Residue-level contacts at the interface:
Residue V40 in chain B contacts residue R10 in chain A (closest heavy-atom distance 3.3 Å).
Residue Q45 in chain B contacts residue R10 in chain A (closest heavy-atom distance 4.6 Å).
Residue E43 in chain B is in contact with residue L13 in chain A (closest heavy-atom distance 2.8 Å).
Residue L105 in chain B contacts residue L13 in chain A (closest heavy-atom distance 3.8 Å).
Residue G101 in chain B contacts residue R10 in chain A (closest heavy-atom distance 2.9 Å).
Residue I75 in chain B interacts with residue I7 in chain A (closest heavy-atom distance 3.9 Å).
Residue V47 in chain B is in contact with residue V8 in chain A (closest heavy-atom distance 4.2 Å).
Residue Q45 in chain B interacts with residue G9 in chain A (closest heavy-atom distance 3.7 Å).
Residue S48 in chain B interacts with residue S4 in chain A (closest heavy-atom distance 3.6 Å).
Residue G42 in chain B contacts residue R10 in chain A (closest heavy-atom distance 4.2 Å).
Residue G42 in chain B is in contact with residue I11 in chain A (closest heavy-atom distance 3.5 Å).
Residue G42 in chain B contacts residue V12 in chain A (closest heavy-atom distance 4.3 Å).
Residue V44 in chain B interacts with residue G9 in chain A (closest heavy-atom distance 4.4 Å).
Residue P81 in chain B is in contact with residue S4 in chain A (closest heavy-atom distance 4.1 Å).
Residue I46 in chain B interacts with residue R10 in chain A (closest heavy-atom distance 4.3 Å).
Residue L155 in chain B interacts with residue L13 in chain A (closest heavy-atom distance 4.0 Å).
Residue T119 in chain B is in contact with residue I11 in chain A (closest heavy-atom distance 3.8 Å).
Residue V47 in chain B contacts residue V6 in chain A (closest heavy-atom distance 3.2 Å).
Residue V47 in chain B contacts residue V5 in chain A (closest heavy-atom distance 3.5 Å).
Residue F54 in chain B interacts with residue V5 in chain A (closest heavy-atom distance 4.6 Å).
Residue I46 in chain B contacts residue V6 in chain A (closest heavy-atom distance 4.0 Å).
Residue R73 in chain B is in contact with residue V5 in chain A (closest heavy-atom distance 4.1 Å).
Residue I75 in chain B is in contact with residue V5 in chain A (closest heavy-atom distance 3.2 Å).
Residue W96 in chain B contacts residue V5 in chain A (closest heavy-atom distance 3.8 Å).
Residue I75 in chain B contacts residue S4 in chain A (closest heavy-atom distance 3.8 Å).
Residue E41 in chain B interacts with residue R10 in chain A (closest heavy-atom distance 4.4 Å).
Residue S48 in chain B is in contact with residue V6 in chain A (closest heavy-atom distance 2.8 Å).
Residue T74 in chain B contacts residue S4 in chain A (closest heavy-atom distance 2.7 Å).
Residue V40 in chain B contacts residue K16 in chain A (closest heavy-atom distance 3.6 Å).
Residue E43 in chain B contacts residue V12 in chain A (closest heavy-atom distance 3.4 Å).
Residue T74 in chain B interacts with residue V5 in chain A (closest heavy-atom distance 2.7 Å).
Residue I46 in chain B is in contact with residue I11 in chain A (closest heavy-atom distance 4.2 Å).
Residue V44 in chain B interacts with residue I11 in chain A (closest heavy-atom distance 2.8 Å).
Residue S48 in chain B is in contact with residue V5 in chain A (closest heavy-atom distance 3.5 Å).
Residue V118 in chain B is in contact with residue L13 in chain A (closest heavy-atom distance 4.0 Å).
Residue R120 in chain B interacts with residue I11 in chain A (closest heavy-atom distance 4.1 Å).
Residue R73 in chain B contacts residue S4 in chain A (closest heavy-atom distance 4.2 Å).
Residue P99 in chain B interacts with residue I7 in chain A (closest heavy-atom distance 3.6 Å).
Residue T49 in chain B contacts residue S4 in chain A (closest heavy-atom distance 4.4 Å).
Residue S48 in chain B interacts with residue V8 in chain A (closest heavy-atom distance 3.8 Å).
Residue A70 in chain B contacts residue V5 in chain A (closest heavy-atom distance 4.0 Å).
Residue V47 in chain B interacts with residue I7 in chain A (closest heavy-atom distance 4.4 Å).
Residue R73 in chain B is in contact with residue G3 in chain A (closest heavy-atom distance 3.2 Å).
Residue E43 in chain B contacts residue I11 in chain A (closest heavy-atom distance 3.1 Å).
Residue E41 in chain B interacts with residue V12 in chain A (closest heavy-atom distance 3.6 Å).
Residue V40 in chain B interacts with residue P17 in chain A (closest heavy-atom distance 3.6 Å).
Residue A76 in chain B contacts residue S4 in chain A (closest heavy-atom distance 3.8 Å).
Residue V40 in chain B is in contact with residue V12 in chain A (closest heavy-atom distance 4.3 Å).
Residue I46 in chain B interacts with residue I7 in chain A (closest heavy-atom distance 3.4 Å).
Residue V44 in chain B contacts residue L13 in chain A (closest heavy-atom distance 4.3 Å).
Residue A76 in chain B contacts residue V5 in chain A (closest heavy-atom distance 2.7 Å).
Residue I46 in chain B is in contact with residue V8 in chain A (closest heavy-atom distance 2.4 Å).
Residue T49 in chain B is in contact with residue V5 in chain A (closest heavy-atom distance 3.9 Å).
Residue A122 in chain B is in contact with residue I11 in chain A (closest heavy-atom distance 4.2 Å).
Residue V44 in chain B is in contact with residue R10 in chain A (closest heavy-atom distance 3.4 Å).
Residue I46 in chain B interacts with residue G9 in chain A (closest heavy-atom distance 2.9 Å).
Residue A76 in chain B interacts with residue V6 in chain A (closest heavy-atom distance 4.2 Å).
Residue Q45 in chain B is in contact with residue I7 in chain A (closest heavy-atom distance 4.2 Å).
Residue V40 in chain B is in contact with residue A18 in chain A (closest heavy-atom distance 4.0 Å).
Residue T74 in chain B is in contact with residue G3 in chain A (closest heavy-atom distance 4.4 Å).

Sequence of chain A:
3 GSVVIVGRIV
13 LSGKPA

This data describes a binding interaction between two proteins.

Sequence of chain B:
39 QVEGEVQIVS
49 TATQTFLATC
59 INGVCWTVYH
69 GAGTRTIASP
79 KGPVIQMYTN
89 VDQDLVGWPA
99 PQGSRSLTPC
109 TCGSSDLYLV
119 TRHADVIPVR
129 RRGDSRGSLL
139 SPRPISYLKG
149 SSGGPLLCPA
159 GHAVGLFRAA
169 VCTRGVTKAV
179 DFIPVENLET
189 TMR